Sequence of protein 2:
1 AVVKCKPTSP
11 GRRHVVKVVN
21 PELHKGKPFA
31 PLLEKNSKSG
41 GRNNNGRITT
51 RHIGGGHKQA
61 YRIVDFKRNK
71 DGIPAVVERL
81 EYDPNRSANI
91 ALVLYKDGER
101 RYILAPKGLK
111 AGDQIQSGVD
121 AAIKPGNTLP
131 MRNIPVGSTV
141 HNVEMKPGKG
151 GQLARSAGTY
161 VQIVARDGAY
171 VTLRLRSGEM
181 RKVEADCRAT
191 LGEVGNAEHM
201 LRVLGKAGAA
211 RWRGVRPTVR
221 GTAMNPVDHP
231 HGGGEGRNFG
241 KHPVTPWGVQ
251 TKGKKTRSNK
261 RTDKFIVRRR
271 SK

Contacts between the two chains:
Residue R132 in protein 2 interacts with residue G92 in protein 1 (closest heavy-atom distance 5.0 Å).
Residue V119 in protein 2 contacts residue F91 in protein 1 (closest heavy-atom distance 3.9 Å).
Residue D120 in protein 2 contacts residue K89 in protein 1 (closest heavy-atom distance 2.7 Å).
Residue G118 in protein 2 is in contact with residue F91 in protein 1 (closest heavy-atom distance 4.3 Å).
Residue R132 in protein 2 is in contact with residue R123 in protein 1 (closest heavy-atom distance 3.7 Å).
Residue S117 in protein 2 is in contact with residue F91 in protein 1 (closest heavy-atom distance 4.0 Å).
Residue V119 in protein 2 interacts with residue K89 in protein 1 (closest heavy-atom distance 3.9 Å).

Sequence of protein 1:
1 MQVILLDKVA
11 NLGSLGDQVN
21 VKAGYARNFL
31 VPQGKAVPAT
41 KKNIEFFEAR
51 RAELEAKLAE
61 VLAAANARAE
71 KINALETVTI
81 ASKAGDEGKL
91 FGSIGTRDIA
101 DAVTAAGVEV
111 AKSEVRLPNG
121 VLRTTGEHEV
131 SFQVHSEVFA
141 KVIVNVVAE

This data describes a binding interaction between two proteins.